Sequence of protein 1:
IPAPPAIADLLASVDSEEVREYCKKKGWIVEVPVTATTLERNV

The following describes two proteins that form a bound complex.

Sequence of protein 2:
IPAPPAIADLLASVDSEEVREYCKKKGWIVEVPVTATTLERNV

Interface contacts:
Residue A21 in protein 2 interacts with residue Y37 in protein 1 (closest heavy-atom distance 4.6 Å).
Residue D24 in protein 2 contacts residue K41 in protein 1 (closest heavy-atom distance 3.0 Å).
Residue V29 in protein 2 interacts with residue E33 in protein 1 (closest heavy-atom distance 4.1 Å).
Residue Y37 in protein 2 contacts residue L25 in protein 1 (closest heavy-atom distance 3.3 Å).
Residue E33 in protein 2 interacts with residue V29 in protein 1 (closest heavy-atom distance 4.3 Å).
Residue Y37 in protein 2 is in contact with residue S28 in protein 1 (closest heavy-atom distance 3.7 Å).
Residue D24 in protein 2 is in contact with residue Y37 in protein 1 (closest heavy-atom distance 3.1 Å).
Residue K41 in protein 2 is in contact with residue D24 in protein 1 (closest heavy-atom distance 2.7 Å).
Residue Y37 in protein 2 contacts residue A21 in protein 1 (closest heavy-atom distance 4.8 Å).
Residue L25 in protein 2 interacts with residue Y37 in protein 1 (closest heavy-atom distance 3.3 Å).
Residue L25 in protein 2 contacts residue L25 in protein 1 (closest heavy-atom distance 4.7 Å).
Residue L25 in protein 2 contacts residue W43 in protein 1 (closest heavy-atom distance 5.0 Å).
Residue V29 in protein 2 is in contact with residue V34 in protein 1 (closest heavy-atom distance 4.2 Å).
Residue V34 in protein 2 contacts residue V29 in protein 1 (closest heavy-atom distance 4.3 Å).
Residue Y37 in protein 2 is in contact with residue D24 in protein 1 (closest heavy-atom distance 3.2 Å).
Residue V29 in protein 2 contacts residue Y37 in protein 1 (closest heavy-atom distance 3.8 Å).
Residue Y37 in protein 2 interacts with residue V29 in protein 1 (closest heavy-atom distance 3.8 Å).
Residue S28 in protein 2 contacts residue Y37 in protein 1 (closest heavy-atom distance 3.7 Å).
Residue W43 in protein 2 interacts with residue L25 in protein 1 (closest heavy-atom distance 4.9 Å).